Sequence of the first protein:
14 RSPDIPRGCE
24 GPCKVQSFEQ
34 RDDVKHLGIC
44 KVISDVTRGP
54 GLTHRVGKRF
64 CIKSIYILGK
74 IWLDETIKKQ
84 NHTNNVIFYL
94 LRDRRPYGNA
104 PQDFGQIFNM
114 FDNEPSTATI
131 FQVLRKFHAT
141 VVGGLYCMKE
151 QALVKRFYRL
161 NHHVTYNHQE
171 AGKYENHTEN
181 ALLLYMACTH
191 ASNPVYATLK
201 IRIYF

Sequence of the second protein:
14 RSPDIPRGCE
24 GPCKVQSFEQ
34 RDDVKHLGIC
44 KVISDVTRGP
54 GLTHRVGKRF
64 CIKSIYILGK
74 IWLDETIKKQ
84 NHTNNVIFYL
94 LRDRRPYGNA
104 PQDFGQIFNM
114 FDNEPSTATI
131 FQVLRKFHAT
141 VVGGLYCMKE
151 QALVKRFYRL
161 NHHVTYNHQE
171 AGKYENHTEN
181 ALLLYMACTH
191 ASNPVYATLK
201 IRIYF

This data describes a binding interaction between two proteins.

Interface contacts:
Residue R51 in the second protein contacts residue R51 in the first protein (closest heavy-atom distance 3.9 Å).
Residue R51 in the second protein is in contact with residue Q169 in the first protein (closest heavy-atom distance 4.7 Å).
Residue Q169 in the second protein is in contact with residue R51 in the first protein (closest heavy-atom distance 4.2 Å).